Sequence of the second protein:
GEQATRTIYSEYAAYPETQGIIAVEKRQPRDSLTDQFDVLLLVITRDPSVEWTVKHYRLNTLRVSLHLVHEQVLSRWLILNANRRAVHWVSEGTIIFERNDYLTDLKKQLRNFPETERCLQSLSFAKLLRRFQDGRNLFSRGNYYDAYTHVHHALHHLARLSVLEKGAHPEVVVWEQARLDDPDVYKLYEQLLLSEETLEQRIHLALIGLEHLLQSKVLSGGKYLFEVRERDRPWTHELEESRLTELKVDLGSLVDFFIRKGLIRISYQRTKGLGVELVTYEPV

The following describes two proteins that form a bound complex.

Contacts between the two chains:
Residue E282 in the first protein is in contact with residue R59 in the second protein (closest heavy-atom distance 2.9 Å).
Residue W177 in the first protein is in contact with residue Y147 in the second protein (closest heavy-atom distance 3.5 Å).
Residue V55 in the first protein interacts with residue H241 in the second protein (closest heavy-atom distance 3.3 Å).
Residue W53 in the first protein interacts with residue K253 in the second protein (closest heavy-atom distance 2.7 Å).
Residue H155 in the first protein interacts with residue H155 in the second protein (closest heavy-atom distance 3.1 Å).
Residue D261 in the first protein interacts with residue R31 in the second protein (closest heavy-atom distance 3.0 Å).
Residue V176 in the first protein interacts with residue D148 in the second protein (closest heavy-atom distance 3.1 Å).
Residue H57 in the first protein is in contact with residue V284 in the second protein (closest heavy-atom distance 3.3 Å).
Residue Y147 in the first protein contacts residue W177 in the second protein (closest heavy-atom distance 3.6 Å).
Residue D148 in the first protein interacts with residue V176 in the second protein (closest heavy-atom distance 2.9 Å).
Residue V284 in the first protein contacts residue H57 in the second protein (closest heavy-atom distance 3.3 Å).
Residue Y191 in the first protein interacts with residue Y147 in the second protein (closest heavy-atom distance 3.0 Å).
Residue Y273 in the first protein contacts residue R64 in the second protein (closest heavy-atom distance 3.0 Å).
Residue L195 in the first protein is in contact with residue Y150 in the second protein (closest heavy-atom distance 3.2 Å).
Residue R64 in the first protein interacts with residue Y273 in the second protein (closest heavy-atom distance 3.0 Å).
Residue R265 in the first protein is in contact with residue R31 in the second protein (closest heavy-atom distance 3.2 Å).
Residue Y286 in the first protein interacts with residue H57 in the second protein (closest heavy-atom distance 2.8 Å).
Residue E178 in the first protein contacts residue D148 in the second protein (closest heavy-atom distance 3.5 Å).
Residue W177 in the first protein is in contact with residue D148 in the second protein (closest heavy-atom distance 3.0 Å).
Residue D148 in the first protein interacts with residue V175 in the second protein (closest heavy-atom distance 3.5 Å).
Residue E282 in the first protein is in contact with residue Y58 in the second protein (closest heavy-atom distance 3.2 Å).
Residue D148 in the first protein is in contact with residue W177 in the second protein (closest heavy-atom distance 3.1 Å).
Residue W177 in the first protein contacts residue T151 in the second protein (closest heavy-atom distance 3.3 Å).
Residue R31 in the first protein is in contact with residue D261 in the second protein (closest heavy-atom distance 3.0 Å).
Residue T151 in the first protein interacts with residue W177 in the second protein (closest heavy-atom distance 3.1 Å).
Residue T54 in the first protein interacts with residue H241 in the second protein (closest heavy-atom distance 3.1 Å).
Residue N145 in the first protein is in contact with residue E178 in the second protein (closest heavy-atom distance 2.7 Å).
Residue Y188 in the first protein is in contact with residue Y147 in the second protein (closest heavy-atom distance 3.2 Å).
Residue Y147 in the first protein interacts with residue E192 in the second protein (closest heavy-atom distance 2.7 Å).
Residue V175 in the first protein is in contact with residue D148 in the second protein (closest heavy-atom distance 3.5 Å).
Residue R59 in the first protein contacts residue Y273 in the second protein (closest heavy-atom distance 3.3 Å).
Residue H241 in the first protein contacts residue V55 in the second protein (closest heavy-atom distance 3.3 Å).
Residue Y147 in the first protein is in contact with residue Y191 in the second protein (closest heavy-atom distance 3.3 Å).
Residue H241 in the first protein interacts with residue T54 in the second protein (closest heavy-atom distance 3.1 Å).
Residue V174 in the first protein contacts residue D148 in the second protein (closest heavy-atom distance 3.5 Å).
Residue Y191 in the first protein is in contact with residue T151 in the second protein (closest heavy-atom distance 3.5 Å).
Residue R64 in the first protein is in contact with residue I271 in the second protein (closest heavy-atom distance 3.5 Å).
Residue Y58 in the first protein is in contact with residue E282 in the second protein (closest heavy-atom distance 3.2 Å).
Residue R204 in the first protein contacts residue L195 in the second protein (closest heavy-atom distance 3.1 Å).
Residue T151 in the first protein interacts with residue Y191 in the second protein (closest heavy-atom distance 3.0 Å).
Residue H57 in the first protein contacts residue Y286 in the second protein (closest heavy-atom distance 2.9 Å).
Residue L195 in the first protein interacts with residue R204 in the second protein (closest heavy-atom distance 3.2 Å).
Residue T54 in the first protein interacts with residue E245 in the second protein (closest heavy-atom distance 2.9 Å).
Residue R143 in the first protein is in contact with residue V175 in the second protein (closest heavy-atom distance 3.5 Å).
Residue Y58 in the first protein interacts with residue L283 in the second protein (closest heavy-atom distance 3.5 Å).
Residue H154 in the first protein interacts with residue T151 in the second protein (closest heavy-atom distance 3.6 Å).
Residue E192 in the first protein interacts with residue Y147 in the second protein (closest heavy-atom distance 2.6 Å).
Residue Y150 in the first protein is in contact with residue Y150 in the second protein (closest heavy-atom distance 2.8 Å).
Residue R31 in the first protein contacts residue R265 in the second protein (closest heavy-atom distance 2.9 Å).
Residue E178 in the first protein is in contact with residue N145 in the second protein (closest heavy-atom distance 2.6 Å).
Residue Y150 in the first protein interacts with residue H154 in the second protein (closest heavy-atom distance 3.5 Å).
Residue K253 in the first protein interacts with residue W53 in the second protein (closest heavy-atom distance 2.8 Å).
Residue R59 in the first protein is in contact with residue E282 in the second protein (closest heavy-atom distance 2.8 Å).
Residue Y147 in the first protein is in contact with residue Y188 in the second protein (closest heavy-atom distance 3.0 Å).
Residue Y191 in the first protein interacts with residue Y150 in the second protein (closest heavy-atom distance 3.5 Å).
Residue E245 in the first protein interacts with residue T54 in the second protein (closest heavy-atom distance 3.1 Å).
Residue D148 in the first protein interacts with residue E178 in the second protein (closest heavy-atom distance 3.7 Å).
Residue H154 in the first protein is in contact with residue Y150 in the second protein (closest heavy-atom distance 3.7 Å).
Residue D148 in the first protein is in contact with residue V174 in the second protein (closest heavy-atom distance 3.4 Å).
Residue Y150 in the first protein contacts residue Y191 in the second protein (closest heavy-atom distance 3.4 Å).

Sequence of the first protein:
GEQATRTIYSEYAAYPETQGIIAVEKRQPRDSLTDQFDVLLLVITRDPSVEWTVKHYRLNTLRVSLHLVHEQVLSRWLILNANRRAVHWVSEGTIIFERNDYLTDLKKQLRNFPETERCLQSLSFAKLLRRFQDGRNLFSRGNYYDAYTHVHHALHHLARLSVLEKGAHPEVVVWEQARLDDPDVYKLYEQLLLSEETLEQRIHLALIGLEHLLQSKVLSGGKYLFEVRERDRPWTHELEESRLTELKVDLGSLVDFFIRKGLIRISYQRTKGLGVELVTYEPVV